Sequence of the second protein:
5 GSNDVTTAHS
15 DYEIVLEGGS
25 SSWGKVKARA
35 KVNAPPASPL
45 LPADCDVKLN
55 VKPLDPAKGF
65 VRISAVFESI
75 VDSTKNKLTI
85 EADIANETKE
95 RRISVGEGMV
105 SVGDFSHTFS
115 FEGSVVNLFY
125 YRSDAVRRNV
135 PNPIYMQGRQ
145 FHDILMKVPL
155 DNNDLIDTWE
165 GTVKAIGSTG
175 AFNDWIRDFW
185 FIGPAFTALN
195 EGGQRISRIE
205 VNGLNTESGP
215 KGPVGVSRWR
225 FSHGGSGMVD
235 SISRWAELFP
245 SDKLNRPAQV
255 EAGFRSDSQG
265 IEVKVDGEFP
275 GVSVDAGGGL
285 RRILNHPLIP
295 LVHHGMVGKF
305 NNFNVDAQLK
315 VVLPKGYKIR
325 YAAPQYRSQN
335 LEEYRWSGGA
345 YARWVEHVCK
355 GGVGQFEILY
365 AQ

These two protein chains interact to form a complex.

Sequence of the first protein:
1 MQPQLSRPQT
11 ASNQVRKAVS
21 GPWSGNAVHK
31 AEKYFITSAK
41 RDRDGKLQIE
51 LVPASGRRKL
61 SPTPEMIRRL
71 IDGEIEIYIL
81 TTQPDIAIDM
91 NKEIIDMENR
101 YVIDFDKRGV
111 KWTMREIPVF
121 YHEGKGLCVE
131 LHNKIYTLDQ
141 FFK

Contacts between the two chains:
Residue D76 in the second protein is in contact with residue R100 in the first protein (closest heavy-atom distance 2.6 Å).
Residue S77 in the second protein contacts residue N99 in the first protein (closest heavy-atom distance 4.6 Å).
Residue D108 in the second protein is in contact with residue K92 in the first protein (closest heavy-atom distance 3.7 Å).
Residue S77 in the second protein contacts residue R100 in the first protein (closest heavy-atom distance 3.1 Å).